Sequence of chain B:
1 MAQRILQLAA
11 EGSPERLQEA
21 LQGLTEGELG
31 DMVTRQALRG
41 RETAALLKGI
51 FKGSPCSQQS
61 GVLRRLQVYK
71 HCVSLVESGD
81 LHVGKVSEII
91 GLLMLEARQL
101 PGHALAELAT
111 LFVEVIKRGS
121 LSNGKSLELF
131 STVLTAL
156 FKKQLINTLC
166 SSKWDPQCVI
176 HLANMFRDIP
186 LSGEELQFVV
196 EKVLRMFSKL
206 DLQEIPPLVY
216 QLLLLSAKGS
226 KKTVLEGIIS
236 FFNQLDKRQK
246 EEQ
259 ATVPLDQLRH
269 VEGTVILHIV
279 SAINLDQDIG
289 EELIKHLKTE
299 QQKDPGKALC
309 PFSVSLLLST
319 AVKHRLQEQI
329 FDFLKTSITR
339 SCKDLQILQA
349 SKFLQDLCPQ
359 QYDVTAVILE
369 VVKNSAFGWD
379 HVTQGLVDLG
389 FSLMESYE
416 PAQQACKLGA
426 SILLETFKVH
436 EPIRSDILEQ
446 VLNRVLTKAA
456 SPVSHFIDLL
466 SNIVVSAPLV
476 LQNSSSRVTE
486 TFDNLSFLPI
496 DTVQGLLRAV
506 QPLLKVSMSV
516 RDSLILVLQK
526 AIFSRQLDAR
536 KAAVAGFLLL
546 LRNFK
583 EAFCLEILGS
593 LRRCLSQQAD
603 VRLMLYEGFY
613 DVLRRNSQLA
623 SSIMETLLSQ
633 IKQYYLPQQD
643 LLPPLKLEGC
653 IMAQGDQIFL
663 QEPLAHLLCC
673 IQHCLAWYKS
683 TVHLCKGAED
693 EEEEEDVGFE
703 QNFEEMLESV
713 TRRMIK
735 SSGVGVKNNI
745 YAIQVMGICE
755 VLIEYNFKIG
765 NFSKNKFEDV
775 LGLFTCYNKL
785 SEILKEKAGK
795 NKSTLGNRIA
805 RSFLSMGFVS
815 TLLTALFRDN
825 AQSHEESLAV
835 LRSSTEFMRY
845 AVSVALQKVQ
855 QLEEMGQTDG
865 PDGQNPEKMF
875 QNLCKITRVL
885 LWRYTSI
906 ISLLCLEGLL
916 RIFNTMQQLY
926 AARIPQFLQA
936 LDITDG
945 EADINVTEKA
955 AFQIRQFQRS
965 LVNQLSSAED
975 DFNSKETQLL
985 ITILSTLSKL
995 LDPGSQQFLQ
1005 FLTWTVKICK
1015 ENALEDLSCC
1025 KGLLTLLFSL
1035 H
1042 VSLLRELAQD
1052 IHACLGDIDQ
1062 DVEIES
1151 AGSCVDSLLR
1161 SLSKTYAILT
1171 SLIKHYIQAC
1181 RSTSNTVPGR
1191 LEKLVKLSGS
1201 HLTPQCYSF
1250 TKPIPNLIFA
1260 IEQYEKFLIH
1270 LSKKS

Sequence of chain A:
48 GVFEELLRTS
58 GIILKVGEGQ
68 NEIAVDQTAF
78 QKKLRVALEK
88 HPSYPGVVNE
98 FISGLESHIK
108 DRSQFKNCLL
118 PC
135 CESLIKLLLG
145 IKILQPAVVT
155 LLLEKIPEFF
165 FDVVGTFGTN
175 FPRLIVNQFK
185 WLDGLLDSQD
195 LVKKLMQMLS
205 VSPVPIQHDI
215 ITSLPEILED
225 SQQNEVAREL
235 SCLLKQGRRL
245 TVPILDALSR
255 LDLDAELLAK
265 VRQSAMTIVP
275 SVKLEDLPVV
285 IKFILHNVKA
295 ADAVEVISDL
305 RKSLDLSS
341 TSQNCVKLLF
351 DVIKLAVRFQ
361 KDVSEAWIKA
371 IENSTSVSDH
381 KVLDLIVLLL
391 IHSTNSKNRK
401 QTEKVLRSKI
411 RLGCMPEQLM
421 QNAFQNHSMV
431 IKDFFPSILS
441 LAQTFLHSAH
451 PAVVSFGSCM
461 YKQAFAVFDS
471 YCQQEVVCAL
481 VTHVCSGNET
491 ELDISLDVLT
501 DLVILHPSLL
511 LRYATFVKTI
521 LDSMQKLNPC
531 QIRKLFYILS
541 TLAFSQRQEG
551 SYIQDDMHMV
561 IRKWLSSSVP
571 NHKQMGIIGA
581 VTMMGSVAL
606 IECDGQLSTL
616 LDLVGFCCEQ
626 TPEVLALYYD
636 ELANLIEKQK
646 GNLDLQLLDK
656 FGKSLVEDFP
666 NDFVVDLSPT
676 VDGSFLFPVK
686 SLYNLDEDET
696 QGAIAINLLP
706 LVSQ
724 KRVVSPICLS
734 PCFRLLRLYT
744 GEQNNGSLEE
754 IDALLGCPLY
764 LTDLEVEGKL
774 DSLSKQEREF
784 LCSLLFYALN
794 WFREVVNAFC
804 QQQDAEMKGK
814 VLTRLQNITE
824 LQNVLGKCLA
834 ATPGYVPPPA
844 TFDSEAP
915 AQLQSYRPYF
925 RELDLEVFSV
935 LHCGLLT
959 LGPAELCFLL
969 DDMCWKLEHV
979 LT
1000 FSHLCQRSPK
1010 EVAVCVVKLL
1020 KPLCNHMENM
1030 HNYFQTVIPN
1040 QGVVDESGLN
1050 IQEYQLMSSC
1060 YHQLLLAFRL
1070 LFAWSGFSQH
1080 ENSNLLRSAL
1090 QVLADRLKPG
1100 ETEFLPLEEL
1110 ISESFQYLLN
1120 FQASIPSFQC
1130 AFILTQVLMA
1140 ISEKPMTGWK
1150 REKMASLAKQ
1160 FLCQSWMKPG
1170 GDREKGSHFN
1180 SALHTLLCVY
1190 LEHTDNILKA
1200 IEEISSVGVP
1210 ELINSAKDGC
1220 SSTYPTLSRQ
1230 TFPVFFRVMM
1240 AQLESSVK

Residue-level contacts at the interface:
Residue S529 in chain B contacts residue R254 in chain A (closest heavy-atom distance 4.4 Å).
Residue F528 in chain B is in contact with residue R254 in chain A (closest heavy-atom distance 3.8 Å).
Residue S529 in chain B interacts with residue S253 in chain A (closest heavy-atom distance 4.0 Å).

This data describes a binding interaction between two proteins.